Contacts between the two chains:
Residue A130 in chain B contacts residue S5 in chain A (closest heavy-atom distance 3.3 Å).
Residue E65 in chain B interacts with residue H53 in chain A (closest heavy-atom distance 3.5 Å).
Residue S131 in chain B contacts residue M73 in chain A (closest heavy-atom distance 3.5 Å).
Residue Y86 in chain B is in contact with residue M55 in chain A (closest heavy-atom distance 3.4 Å).
Residue S129 in chain B contacts residue N75 in chain A (closest heavy-atom distance 3.7 Å).
Residue Q69 in chain B interacts with residue F11 in chain A (closest heavy-atom distance 3.1 Å).
Residue T218 in chain B interacts with residue Q1 in chain A (closest heavy-atom distance 3.3 Å).
Residue I73 in chain B is in contact with residue F4 in chain A (closest heavy-atom distance 3.7 Å).
Residue Y189 in chain B interacts with residue V77 in chain A (closest heavy-atom distance 3.8 Å).
Residue G76 in chain B contacts residue Q118 in chain A (closest heavy-atom distance 2.7 Å).
Residue T77 in chain B interacts with residue Q118 in chain A (closest heavy-atom distance 3.6 Å).
Residue Y75 in chain B contacts residue L3 in chain A (closest heavy-atom distance 3.6 Å).
Residue Y189 in chain B interacts with residue F2 in chain A (closest heavy-atom distance 2.6 Å).
Residue S127 in chain B is in contact with residue N75 in chain A (closest heavy-atom distance 3.9 Å).
Residue S294 in chain B interacts with residue T147 in chain A (closest heavy-atom distance 4.0 Å).
Residue D290 in chain B is in contact with residue S138 in chain A (closest heavy-atom distance 3.3 Å).
Residue S294 in chain B interacts with residue C146 in chain A (closest heavy-atom distance 3.8 Å).
Residue T74 in chain B is in contact with residue I111 in chain A (closest heavy-atom distance 3.6 Å).
Residue P292 in chain B contacts residue P141 in chain A (closest heavy-atom distance 3.6 Å).
Residue D290 in chain B contacts residue P139 in chain A (closest heavy-atom distance 3.0 Å).
Residue Y86 in chain B contacts residue I12 in chain A (closest heavy-atom distance 2.8 Å).
Residue S35 in chain B contacts residue F2 in chain A (closest heavy-atom distance 3.7 Å).
Residue E70 in chain B is in contact with residue T8 in chain A (closest heavy-atom distance 3.1 Å).
Residue T74 in chain B is in contact with residue F4 in chain A (closest heavy-atom distance 2.8 Å).
Residue G34 in chain B contacts residue Q1 in chain A (closest heavy-atom distance 3.7 Å).
Residue P292 in chain B contacts residue P140 in chain A (closest heavy-atom distance 3.6 Å).
Residue M289 in chain B contacts residue Q1 in chain A (closest heavy-atom distance 3.0 Å).
Residue Q69 in chain B interacts with residue T8 in chain A (closest heavy-atom distance 3.4 Å).
Residue S79 in chain B contacts residue E119 in chain A (closest heavy-atom distance 3.1 Å).
Residue V291 in chain B is in contact with residue P139 in chain A (closest heavy-atom distance 4.0 Å).
Residue L71 in chain B is in contact with residue M6 in chain A (closest heavy-atom distance 3.5 Å).
Residue G109 in chain B is in contact with residue E119 in chain A (closest heavy-atom distance 3.2 Å).
Residue Y75 in chain B interacts with residue Q1 in chain A (closest heavy-atom distance 3.0 Å).
Residue S131 in chain B interacts with residue S7 in chain A (closest heavy-atom distance 3.2 Å).
Residue L71 in chain B interacts with residue S7 in chain A (closest heavy-atom distance 3.5 Å).
Residue A66 in chain B interacts with residue M55 in chain A (closest heavy-atom distance 3.5 Å).
Residue S131 in chain B is in contact with residue N75 in chain A (closest heavy-atom distance 3.7 Å).
Residue I300 in chain B interacts with residue Q1 in chain A (closest heavy-atom distance 3.5 Å).
Residue G78 in chain B interacts with residue E119 in chain A (closest heavy-atom distance 3.7 Å).
Residue S72 in chain B interacts with residue S5 in chain A (closest heavy-atom distance 3.1 Å).
Residue G34 in chain B contacts residue F2 in chain A (closest heavy-atom distance 3.1 Å).
Residue I128 in chain B is in contact with residue F2 in chain A (closest heavy-atom distance 3.4 Å).
Residue Q69 in chain B interacts with residue P10 in chain A (closest heavy-atom distance 3.2 Å).
Residue E65 in chain B contacts residue M55 in chain A (closest heavy-atom distance 3.2 Å).
Residue G76 in chain B is in contact with residue Q1 in chain A (closest heavy-atom distance 2.9 Å).
Residue Y75 in chain B interacts with residue F2 in chain A (closest heavy-atom distance 4.0 Å).
Residue P292 in chain B is in contact with residue P139 in chain A (closest heavy-atom distance 3.3 Å).
Residue P108 in chain B is in contact with residue E119 in chain A (closest heavy-atom distance 3.6 Å).
Residue T293 in chain B contacts residue V77 in chain A (closest heavy-atom distance 3.8 Å).
Residue G76 in chain B interacts with residue F114 in chain A (closest heavy-atom distance 3.4 Å).
Residue G76 in chain B is in contact with residue L3 in chain A (closest heavy-atom distance 3.8 Å).
Residue S79 in chain B contacts residue E115 in chain A (closest heavy-atom distance 3.2 Å).
Residue S72 in chain B is in contact with residue M6 in chain A (closest heavy-atom distance 2.7 Å).
Residue S127 in chain B is in contact with residue Q90 in chain A (closest heavy-atom distance 3.6 Å).
Residue I73 in chain B contacts residue F2 in chain A (closest heavy-atom distance 3.9 Å).
Residue T74 in chain B is in contact with residue L3 in chain A (closest heavy-atom distance 3.0 Å).
Residue Q69 in chain B contacts residue G9 in chain A (closest heavy-atom distance 3.6 Å).
Residue E70 in chain B interacts with residue S7 in chain A (closest heavy-atom distance 3.0 Å).
Residue S294 in chain B is in contact with residue P142 in chain A (closest heavy-atom distance 3.8 Å).
Residue P292 in chain B interacts with residue P142 in chain A (closest heavy-atom distance 3.6 Å).

Sequence of chain B:
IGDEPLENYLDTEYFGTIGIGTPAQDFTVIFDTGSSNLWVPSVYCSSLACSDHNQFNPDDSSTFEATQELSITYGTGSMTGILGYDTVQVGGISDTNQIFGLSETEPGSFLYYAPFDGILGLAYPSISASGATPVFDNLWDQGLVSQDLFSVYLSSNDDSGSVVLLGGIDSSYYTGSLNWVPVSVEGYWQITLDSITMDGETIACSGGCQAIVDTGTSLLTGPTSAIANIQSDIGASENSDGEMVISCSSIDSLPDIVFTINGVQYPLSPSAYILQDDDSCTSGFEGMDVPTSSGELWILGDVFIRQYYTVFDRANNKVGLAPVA

These two protein chains interact to form a complex.

Sequence of chain A:
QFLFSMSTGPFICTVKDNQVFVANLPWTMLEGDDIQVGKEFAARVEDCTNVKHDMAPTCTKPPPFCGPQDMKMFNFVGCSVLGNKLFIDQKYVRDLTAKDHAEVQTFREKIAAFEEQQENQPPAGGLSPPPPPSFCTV